Residue-level contacts at the interface:
Residue R207 in chain B contacts residue E237 in chain A (closest heavy-atom distance 2.7 Å).
Residue A128 in chain B contacts residue L233 in chain A (closest heavy-atom distance 3.8 Å).
Residue Q196 in chain B contacts residue D134 in chain A (closest heavy-atom distance 3.9 Å).
Residue N197 in chain B contacts residue D193 in chain A (closest heavy-atom distance 3.5 Å).
Residue I267 in chain B is in contact with residue A128 in chain A (closest heavy-atom distance 3.9 Å).
Residue G234 in chain B contacts residue A129 in chain A (closest heavy-atom distance 3.2 Å).
Residue L233 in chain B interacts with residue G132 in chain A (closest heavy-atom distance 3.8 Å).
Residue G234 in chain B interacts with residue A128 in chain A (closest heavy-atom distance 4.5 Å).
Residue S200 in chain B is in contact with residue Q196 in chain A (closest heavy-atom distance 3.5 Å).
Residue A130 in chain B contacts residue T235 in chain A (closest heavy-atom distance 4.0 Å).
Residue R207 in chain B interacts with residue R207 in chain A (closest heavy-atom distance 4.5 Å).
Residue D134 in chain B contacts residue Q196 in chain A (closest heavy-atom distance 3.5 Å).
Residue D134 in chain B interacts with residue S230 in chain A (closest heavy-atom distance 3.7 Å).
Residue I267 in chain B interacts with residue A129 in chain A (closest heavy-atom distance 3.6 Å).
Residue R199 in chain B interacts with residue S200 in chain A (closest heavy-atom distance 4.4 Å).
Residue S230 in chain B is in contact with residue D134 in chain A (closest heavy-atom distance 3.5 Å).
Residue Q196 in chain B interacts with residue Q196 in chain A (closest heavy-atom distance 4.2 Å).
Residue S133 in chain B contacts residue L233 in chain A (closest heavy-atom distance 3.4 Å).
Residue L233 in chain B is in contact with residue S133 in chain A (closest heavy-atom distance 3.5 Å).
Residue L233 in chain B is in contact with residue A129 in chain A (closest heavy-atom distance 4.0 Å).
Residue S200 in chain B interacts with residue R199 in chain A (closest heavy-atom distance 4.3 Å).
Residue P125 in chain B is in contact with residue I267 in chain A (closest heavy-atom distance 4.0 Å).
Residue L203 in chain B interacts with residue R207 in chain A (closest heavy-atom distance 3.6 Å).
Residue A130 in chain B contacts residue G234 in chain A (closest heavy-atom distance 3.9 Å).
Residue I267 in chain B is in contact with residue E126 in chain A (closest heavy-atom distance 4.3 Å).
Residue D193 in chain B interacts with residue N197 in chain A (closest heavy-atom distance 3.6 Å).
Residue L131 in chain B is in contact with residue G234 in chain A (closest heavy-atom distance 4.4 Å).
Residue G234 in chain B is in contact with residue L131 in chain A (closest heavy-atom distance 4.4 Å).
Residue A128 in chain B contacts residue I267 in chain A (closest heavy-atom distance 3.5 Å).
Residue T235 in chain B interacts with residue A129 in chain A (closest heavy-atom distance 4.6 Å).
Residue A129 in chain B interacts with residue I267 in chain A (closest heavy-atom distance 3.5 Å).
Residue I267 in chain B contacts residue P125 in chain A (closest heavy-atom distance 4.5 Å).
Residue Q196 in chain B contacts residue S200 in chain A (closest heavy-atom distance 3.5 Å).
Residue S133 in chain B interacts with residue S229 in chain A (closest heavy-atom distance 4.6 Å).
Residue L233 in chain B is in contact with residue A128 in chain A (closest heavy-atom distance 3.6 Å).
Residue E126 in chain B contacts residue N270 in chain A (closest heavy-atom distance 4.3 Å).
Residue R199 in chain B contacts residue D134 in chain A (closest heavy-atom distance 3.9 Å).
Residue R207 in chain B is in contact with residue L203 in chain A (closest heavy-atom distance 3.9 Å).
Residue E126 in chain B interacts with residue G271 in chain A (closest heavy-atom distance 3.5 Å).
Residue G234 in chain B is in contact with residue G132 in chain A (closest heavy-atom distance 3.4 Å).
Residue E126 in chain B contacts residue K272 in chain A (closest heavy-atom distance 4.1 Å).
Residue G271 in chain B is in contact with residue A129 in chain A (closest heavy-atom distance 3.4 Å).
Residue T235 in chain B interacts with residue A130 in chain A (closest heavy-atom distance 3.9 Å).
Residue R273 in chain B contacts residue A129 in chain A (closest heavy-atom distance 3.6 Å).
Residue A129 in chain B is in contact with residue G234 in chain A (closest heavy-atom distance 3.4 Å).
Residue L203 in chain B interacts with residue L203 in chain A (closest heavy-atom distance 3.3 Å).
Residue D193 in chain B interacts with residue R194 in chain A (closest heavy-atom distance 3.7 Å).
Residue R194 in chain B interacts with residue R194 in chain A (closest heavy-atom distance 4.0 Å).
Residue D134 in chain B interacts with residue R199 in chain A (closest heavy-atom distance 3.8 Å).
Residue G132 in chain B interacts with residue L233 in chain A (closest heavy-atom distance 3.4 Å).
Residue A129 in chain B interacts with residue L233 in chain A (closest heavy-atom distance 4.0 Å).
Residue A129 in chain B contacts residue R273 in chain A (closest heavy-atom distance 3.7 Å).
Residue G234 in chain B interacts with residue A130 in chain A (closest heavy-atom distance 3.7 Å).
Residue R194 in chain B interacts with residue D193 in chain A (closest heavy-atom distance 3.8 Å).
Residue A129 in chain B interacts with residue G271 in chain A (closest heavy-atom distance 3.3 Å).
Residue E237 in chain B is in contact with residue R207 in chain A (closest heavy-atom distance 3.0 Å).
Residue E237 in chain B contacts residue L203 in chain A (closest heavy-atom distance 4.0 Å).
Residue N197 in chain B contacts residue Q196 in chain A (closest heavy-atom distance 3.7 Å).
Residue G132 in chain B is in contact with residue G234 in chain A (closest heavy-atom distance 3.6 Å).
Residue Q196 in chain B interacts with residue N197 in chain A (closest heavy-atom distance 3.8 Å).

These two protein chains interact to form a complex.

Sequence of chain B:
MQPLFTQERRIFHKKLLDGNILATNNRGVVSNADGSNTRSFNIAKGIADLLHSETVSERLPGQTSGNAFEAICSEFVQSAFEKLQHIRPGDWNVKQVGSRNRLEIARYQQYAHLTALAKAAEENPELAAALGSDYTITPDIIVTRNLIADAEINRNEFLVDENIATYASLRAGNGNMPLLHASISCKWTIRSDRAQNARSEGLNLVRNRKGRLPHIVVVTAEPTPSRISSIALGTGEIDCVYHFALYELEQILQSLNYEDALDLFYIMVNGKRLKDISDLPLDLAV

Sequence of chain A:
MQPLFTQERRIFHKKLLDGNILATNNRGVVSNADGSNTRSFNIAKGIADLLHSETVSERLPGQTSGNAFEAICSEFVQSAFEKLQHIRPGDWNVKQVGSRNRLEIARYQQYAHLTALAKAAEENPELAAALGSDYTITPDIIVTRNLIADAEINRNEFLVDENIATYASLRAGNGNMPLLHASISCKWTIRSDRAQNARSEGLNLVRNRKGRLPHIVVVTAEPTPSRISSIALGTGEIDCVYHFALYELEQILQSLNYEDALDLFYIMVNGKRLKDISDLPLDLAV